Sequence of chain B:
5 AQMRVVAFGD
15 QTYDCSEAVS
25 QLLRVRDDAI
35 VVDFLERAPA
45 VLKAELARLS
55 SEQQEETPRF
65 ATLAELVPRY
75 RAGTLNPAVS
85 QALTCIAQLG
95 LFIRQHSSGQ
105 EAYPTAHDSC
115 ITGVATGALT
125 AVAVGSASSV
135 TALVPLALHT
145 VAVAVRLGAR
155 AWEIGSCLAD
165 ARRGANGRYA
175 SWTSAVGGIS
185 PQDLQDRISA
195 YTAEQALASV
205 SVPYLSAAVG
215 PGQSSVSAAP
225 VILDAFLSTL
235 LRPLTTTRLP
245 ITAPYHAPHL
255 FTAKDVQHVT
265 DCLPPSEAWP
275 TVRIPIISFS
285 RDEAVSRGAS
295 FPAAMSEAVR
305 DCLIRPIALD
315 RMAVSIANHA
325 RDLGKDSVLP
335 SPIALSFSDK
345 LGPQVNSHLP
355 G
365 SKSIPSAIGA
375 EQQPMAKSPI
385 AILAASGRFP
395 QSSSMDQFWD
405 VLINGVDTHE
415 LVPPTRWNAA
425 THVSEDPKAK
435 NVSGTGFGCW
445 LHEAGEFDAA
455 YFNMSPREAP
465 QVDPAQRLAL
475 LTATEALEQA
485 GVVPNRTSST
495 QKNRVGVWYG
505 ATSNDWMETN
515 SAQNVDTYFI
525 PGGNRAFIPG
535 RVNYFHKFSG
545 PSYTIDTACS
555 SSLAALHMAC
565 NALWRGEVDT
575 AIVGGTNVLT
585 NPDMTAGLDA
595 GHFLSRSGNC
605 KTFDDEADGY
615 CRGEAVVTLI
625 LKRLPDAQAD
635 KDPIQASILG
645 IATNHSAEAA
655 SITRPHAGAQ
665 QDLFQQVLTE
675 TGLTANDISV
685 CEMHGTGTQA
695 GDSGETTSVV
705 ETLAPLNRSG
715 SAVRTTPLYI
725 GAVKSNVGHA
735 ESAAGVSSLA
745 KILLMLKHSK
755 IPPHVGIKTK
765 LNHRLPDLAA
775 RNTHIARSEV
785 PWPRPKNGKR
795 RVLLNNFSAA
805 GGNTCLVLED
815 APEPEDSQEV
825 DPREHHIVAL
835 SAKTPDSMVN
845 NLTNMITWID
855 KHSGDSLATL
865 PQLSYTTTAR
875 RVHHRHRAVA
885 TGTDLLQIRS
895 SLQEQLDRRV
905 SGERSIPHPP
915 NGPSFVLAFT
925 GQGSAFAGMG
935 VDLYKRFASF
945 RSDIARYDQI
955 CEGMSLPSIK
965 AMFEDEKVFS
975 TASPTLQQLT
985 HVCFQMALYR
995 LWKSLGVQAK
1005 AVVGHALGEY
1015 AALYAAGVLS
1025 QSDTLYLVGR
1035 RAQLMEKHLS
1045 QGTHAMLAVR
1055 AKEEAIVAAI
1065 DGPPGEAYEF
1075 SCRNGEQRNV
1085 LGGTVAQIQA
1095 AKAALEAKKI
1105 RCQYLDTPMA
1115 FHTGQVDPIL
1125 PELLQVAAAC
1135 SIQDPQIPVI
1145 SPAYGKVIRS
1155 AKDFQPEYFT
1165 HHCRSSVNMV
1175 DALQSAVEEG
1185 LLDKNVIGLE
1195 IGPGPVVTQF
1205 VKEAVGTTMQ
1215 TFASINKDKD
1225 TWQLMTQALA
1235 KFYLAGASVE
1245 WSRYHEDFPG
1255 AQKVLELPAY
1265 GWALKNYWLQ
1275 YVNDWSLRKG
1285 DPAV

Residue-level contacts at the interface:
Residue S459 in chain B interacts with residue E24 in chain A (closest heavy-atom distance 4.6 Å).
Residue Y522 in chain B interacts with residue E25 in chain A (closest heavy-atom distance 4.6 Å).
Residue S459 in chain B contacts residue S26 in chain A (closest heavy-atom distance 4.9 Å).
Residue Y522 in chain B contacts residue L47 in chain A (closest heavy-atom distance 3.6 Å).
Residue Y522 in chain B interacts with residue M48 in chain A (closest heavy-atom distance 3.6 Å).
Residue R461 in chain B contacts residue E25 in chain A (closest heavy-atom distance 4.8 Å).
Residue S459 in chain B interacts with residue E25 in chain A (closest heavy-atom distance 3.9 Å).

This data describes a binding interaction between two proteins.

Sequence of chain A:
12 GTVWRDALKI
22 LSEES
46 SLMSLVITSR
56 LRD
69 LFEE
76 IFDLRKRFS